These two protein chains interact to form a complex.

Sequence of protein 2:
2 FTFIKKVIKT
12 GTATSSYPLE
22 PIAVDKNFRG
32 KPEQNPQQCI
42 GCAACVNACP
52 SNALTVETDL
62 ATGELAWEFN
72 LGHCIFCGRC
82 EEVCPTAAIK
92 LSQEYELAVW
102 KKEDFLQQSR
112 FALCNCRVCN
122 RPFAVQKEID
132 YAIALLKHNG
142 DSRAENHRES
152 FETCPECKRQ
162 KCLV

Sequence of protein 1:
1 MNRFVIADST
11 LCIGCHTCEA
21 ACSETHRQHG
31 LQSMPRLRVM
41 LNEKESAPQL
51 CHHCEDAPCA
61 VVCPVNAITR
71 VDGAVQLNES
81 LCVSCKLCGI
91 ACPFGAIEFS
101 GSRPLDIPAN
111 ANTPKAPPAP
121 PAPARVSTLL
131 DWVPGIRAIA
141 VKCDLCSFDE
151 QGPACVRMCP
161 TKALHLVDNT

Residue-level contacts at the interface:
Residue P64 in protein 1 contacts residue P86 in protein 2 (closest heavy-atom distance 3.7 Å).
Residue M40 in protein 1 interacts with residue Q161 in protein 2 (closest heavy-atom distance 3.4 Å).
Residue L129 in protein 1 interacts with residue P156 in protein 2 (closest heavy-atom distance 3.7 Å).
Residue C85 in protein 1 is in contact with residue C43 in protein 2 (closest heavy-atom distance 3.2 Å).
Residue C85 in protein 1 contacts residue E129 in protein 2 (closest heavy-atom distance 2.9 Å).
Residue L130 in protein 1 contacts residue A125 in protein 2 (closest heavy-atom distance 3.8 Å).
Residue M40 in protein 1 contacts residue R160 in protein 2 (closest heavy-atom distance 3.7 Å).
Residue W132 in protein 1 contacts residue V47 in protein 2 (closest heavy-atom distance 3.5 Å).
Residue L87 in protein 1 interacts with residue A133 in protein 2 (closest heavy-atom distance 3.8 Å).
Residue L129 in protein 1 contacts residue A125 in protein 2 (closest heavy-atom distance 3.8 Å).
Residue E98 in protein 1 interacts with residue P156 in protein 2 (closest heavy-atom distance 3.4 Å).
Residue L129 in protein 1 is in contact with residue F124 in protein 2 (closest heavy-atom distance 3.3 Å).
Residue I90 in protein 1 is in contact with residue I130 in protein 2 (closest heavy-atom distance 3.7 Å).
Residue A91 in protein 1 is in contact with residue R144 in protein 2 (closest heavy-atom distance 2.5 Å).
Residue K86 in protein 1 is in contact with residue N48 in protein 2 (closest heavy-atom distance 3.6 Å).
Residue F94 in protein 1 is in contact with residue R160 in protein 2 (closest heavy-atom distance 3.4 Å).
Residue P93 in protein 1 is in contact with residue K159 in protein 2 (closest heavy-atom distance 3.8 Å).
Residue M40 in protein 1 is in contact with residue E157 in protein 2 (closest heavy-atom distance 3.4 Å).
Residue S127 in protein 1 interacts with residue F124 in protein 2 (closest heavy-atom distance 3.0 Å).
Residue I90 in protein 1 contacts residue K159 in protein 2 (closest heavy-atom distance 3.4 Å).
Residue F94 in protein 1 is in contact with residue K159 in protein 2 (closest heavy-atom distance 3.6 Å).
Residue N42 in protein 1 contacts residue L164 in protein 2 (closest heavy-atom distance 3.3 Å).
Residue L130 in protein 1 interacts with residue L114 in protein 2 (closest heavy-atom distance 3.8 Å).
Residue V61 in protein 1 interacts with residue L137 in protein 2 (closest heavy-atom distance 3.8 Å).
Residue L87 in protein 1 contacts residue E129 in protein 2 (closest heavy-atom distance 3.6 Å).
Residue R38 in protein 1 is in contact with residue R160 in protein 2 (closest heavy-atom distance 3.7 Å).
Residue I90 in protein 1 contacts residue F152 in protein 2 (closest heavy-atom distance 3.6 Å).
Residue W132 in protein 1 interacts with residue N48 in protein 2 (closest heavy-atom distance 3.6 Å).
Residue W132 in protein 1 interacts with residue V57 in protein 2 (closest heavy-atom distance 3.7 Å).
Residue L130 in protein 1 contacts residue V126 in protein 2 (closest heavy-atom distance 3.8 Å).
Residue A91 in protein 1 interacts with residue L137 in protein 2 (closest heavy-atom distance 3.8 Å).
Residue V83 in protein 1 is in contact with residue V84 in protein 2 (closest heavy-atom distance 3.9 Å).
Residue L130 in protein 1 interacts with residue F124 in protein 2 (closest heavy-atom distance 3.4 Å).
Residue G95 in protein 1 is in contact with residue K159 in protein 2 (closest heavy-atom distance 3.6 Å).
Residue I90 in protein 1 contacts residue E129 in protein 2 (closest heavy-atom distance 3.3 Å).
Residue I136 in protein 1 is in contact with residue N48 in protein 2 (closest heavy-atom distance 3.7 Å).
Residue K86 in protein 1 contacts residue E129 in protein 2 (closest heavy-atom distance 3.0 Å).
Residue M40 in protein 1 interacts with residue L164 in protein 2 (closest heavy-atom distance 3.4 Å).
Residue G95 in protein 1 contacts residue P156 in protein 2 (closest heavy-atom distance 3.4 Å).
Residue Q49 in protein 1 interacts with residue R160 in protein 2 (closest heavy-atom distance 3.4 Å).
Residue V83 in protein 1 interacts with residue A45 in protein 2 (closest heavy-atom distance 3.3 Å).
Residue G95 in protein 1 is in contact with residue R160 in protein 2 (closest heavy-atom distance 2.8 Å).
Residue A138 in protein 1 contacts residue N48 in protein 2 (closest heavy-atom distance 3.5 Å).
Residue K86 in protein 1 is in contact with residue C43 in protein 2 (closest heavy-atom distance 3.3 Å).
Residue E98 in protein 1 interacts with residue R160 in protein 2 (closest heavy-atom distance 3.2 Å).
Residue S84 in protein 1 interacts with residue C43 in protein 2 (closest heavy-atom distance 3.5 Å).
Residue A47 in protein 1 contacts residue L164 in protein 2 (closest heavy-atom distance 3.5 Å).
Residue W132 in protein 1 is in contact with residue N53 in protein 2 (closest heavy-atom distance 3.5 Å).
Residue W132 in protein 1 interacts with residue L55 in protein 2 (closest heavy-atom distance 3.9 Å).
Residue L130 in protein 1 contacts residue T59 in protein 2 (closest heavy-atom distance 3.6 Å).
Residue G89 in protein 1 contacts residue K159 in protein 2 (closest heavy-atom distance 3.0 Å).
Residue W132 in protein 1 interacts with residue T56 in protein 2 (closest heavy-atom distance 3.6 Å).
Residue F94 in protein 1 contacts residue C163 in protein 2 (closest heavy-atom distance 3.6 Å).
Residue P134 in protein 1 is in contact with residue N53 in protein 2 (closest heavy-atom distance 3.6 Å).
Residue Q49 in protein 1 is in contact with residue C163 in protein 2 (closest heavy-atom distance 3.3 Å).
Residue V126 in protein 1 contacts residue P123 in protein 2 (closest heavy-atom distance 3.4 Å).
Residue P93 in protein 1 contacts residue R144 in protein 2 (closest heavy-atom distance 3.7 Å).
Residue C92 in protein 1 contacts residue K159 in protein 2 (closest heavy-atom distance 2.5 Å).
Residue R137 in protein 1 contacts residue N48 in protein 2 (closest heavy-atom distance 3.6 Å).
Residue C85 in protein 1 is in contact with residue P86 in protein 2 (closest heavy-atom distance 3.7 Å).